Residue-level contacts at the interface:
Residue L189 in chain B contacts residue L189 in chain A (closest heavy-atom distance 3.6 Å).
Residue L168 in chain B is in contact with residue K169 in chain A (closest heavy-atom distance 3.9 Å).
Residue L203 in chain B contacts residue E204 in chain A (closest heavy-atom distance 3.5 Å).
Residue R176 in chain B is in contact with residue E171 in chain A (closest heavy-atom distance 2.8 Å).
Residue Y186 in chain B interacts with residue Y186 in chain A (closest heavy-atom distance 3.7 Å).
Residue L200 in chain B contacts residue R199 in chain A (closest heavy-atom distance 3.5 Å).
Residue E171 in chain B contacts residue R176 in chain A (closest heavy-atom distance 2.7 Å).
Residue R176 in chain B contacts residue L175 in chain A (closest heavy-atom distance 3.7 Å).
Residue T193 in chain B contacts residue T193 in chain A (closest heavy-atom distance 2.5 Å).
Residue N185 in chain B interacts with residue Y186 in chain A (closest heavy-atom distance 3.9 Å).
Residue L175 in chain B is in contact with residue I172 in chain A (closest heavy-atom distance 4.0 Å).
Residue I172 in chain B interacts with residue L175 in chain A (closest heavy-atom distance 3.9 Å).
Residue E204 in chain B is in contact with residue R199 in chain A (closest heavy-atom distance 3.0 Å).
Residue T182 in chain B is in contact with residue L183 in chain A (closest heavy-atom distance 3.8 Å).
Residue L168 in chain B contacts residue I165 in chain A (closest heavy-atom distance 4.0 Å).
Residue I172 in chain B is in contact with residue L168 in chain A (closest heavy-atom distance 3.6 Å).
Residue T182 in chain B is in contact with residue Y186 in chain A (closest heavy-atom distance 4.9 Å).
Residue T182 in chain B contacts residue T182 in chain A (closest heavy-atom distance 3.5 Å).
Residue K179 in chain B contacts residue E178 in chain A (closest heavy-atom distance 2.8 Å).
Residue R199 in chain B contacts residue L200 in chain A (closest heavy-atom distance 3.4 Å).
Residue L203 in chain B interacts with residue L200 in chain A (closest heavy-atom distance 4.0 Å).
Residue K166 in chain B interacts with residue L168 in chain A (closest heavy-atom distance 4.9 Å).
Residue L200 in chain B contacts residue L200 in chain A (closest heavy-atom distance 3.1 Å).
Residue L175 in chain B is in contact with residue R176 in chain A (closest heavy-atom distance 4.1 Å).
Residue E204 in chain B is in contact with residue L203 in chain A (closest heavy-atom distance 3.7 Å).
Residue L196 in chain B contacts residue T193 in chain A (closest heavy-atom distance 3.3 Å).
Residue L175 in chain B interacts with residue K179 in chain A (closest heavy-atom distance 4.4 Å).
Residue L200 in chain B is in contact with residue L196 in chain A (closest heavy-atom distance 3.3 Å).
Residue E178 in chain B contacts residue K179 in chain A (closest heavy-atom distance 2.8 Å).
Residue L189 in chain B is in contact with residue T193 in chain A (closest heavy-atom distance 3.4 Å).
Residue R199 in chain B contacts residue E204 in chain A (closest heavy-atom distance 3.2 Å).
Residue L196 in chain B is in contact with residue L200 in chain A (closest heavy-atom distance 3.5 Å).
Residue L189 in chain B interacts with residue Y186 in chain A (closest heavy-atom distance 3.5 Å).
Residue L168 in chain B is in contact with residue L168 in chain A (closest heavy-atom distance 4.0 Å).
Residue Y186 in chain B contacts residue L189 in chain A (closest heavy-atom distance 3.4 Å).
Residue E192 in chain B interacts with residue T193 in chain A (closest heavy-atom distance 3.6 Å).
Residue E192 in chain B contacts residue K197 in chain A (closest heavy-atom distance 2.7 Å).
Residue L189 in chain B is in contact with residue E190 in chain A (closest heavy-atom distance 3.5 Å).
Residue I172 in chain B is in contact with residue E171 in chain A (closest heavy-atom distance 3.8 Å).
Residue E190 in chain B is in contact with residue L189 in chain A (closest heavy-atom distance 3.3 Å).
Residue L200 in chain B interacts with residue L203 in chain A (closest heavy-atom distance 3.5 Å).
Residue E171 in chain B is in contact with residue I172 in chain A (closest heavy-atom distance 3.6 Å).
Residue L203 in chain B is in contact with residue L203 in chain A (closest heavy-atom distance 3.6 Å).
Residue L196 in chain B contacts residue K197 in chain A (closest heavy-atom distance 3.4 Å).
Residue L183 in chain B contacts residue T182 in chain A (closest heavy-atom distance 3.6 Å).
Residue I165 in chain B is in contact with residue I165 in chain A (closest heavy-atom distance 3.5 Å).
Residue L175 in chain B interacts with residue L175 in chain A (closest heavy-atom distance 3.9 Å).
Residue L168 in chain B interacts with residue I172 in chain A (closest heavy-atom distance 3.9 Å).
Residue T193 in chain B contacts residue E192 in chain A (closest heavy-atom distance 3.9 Å).
Residue T193 in chain B is in contact with residue L196 in chain A (closest heavy-atom distance 3.2 Å).
Residue L196 in chain B interacts with residue L196 in chain A (closest heavy-atom distance 3.7 Å).
Residue Y186 in chain B interacts with residue T182 in chain A (closest heavy-atom distance 4.3 Å).
Residue K169 in chain B interacts with residue L168 in chain A (closest heavy-atom distance 4.4 Å).
Residue I172 in chain B contacts residue I172 in chain A (closest heavy-atom distance 3.4 Å).
Residue T193 in chain B contacts residue L189 in chain A (closest heavy-atom distance 3.4 Å).
Residue Y186 in chain B interacts with residue N185 in chain A (closest heavy-atom distance 3.6 Å).
Residue K179 in chain B is in contact with residue L175 in chain A (closest heavy-atom distance 4.6 Å).
Residue K166 in chain B contacts residue I165 in chain A (closest heavy-atom distance 4.4 Å).
Residue K197 in chain B is in contact with residue L196 in chain A (closest heavy-atom distance 3.7 Å).
Residue K197 in chain B interacts with residue E192 in chain A (closest heavy-atom distance 2.7 Å).

Sequence of chain A:
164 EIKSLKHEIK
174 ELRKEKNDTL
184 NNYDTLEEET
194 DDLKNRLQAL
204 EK

These two protein chains interact to form a complex.

Sequence of chain B:
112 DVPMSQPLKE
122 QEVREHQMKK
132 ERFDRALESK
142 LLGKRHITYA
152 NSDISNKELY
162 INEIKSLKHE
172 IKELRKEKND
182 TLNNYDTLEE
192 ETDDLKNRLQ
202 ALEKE